Sequence of the first protein:
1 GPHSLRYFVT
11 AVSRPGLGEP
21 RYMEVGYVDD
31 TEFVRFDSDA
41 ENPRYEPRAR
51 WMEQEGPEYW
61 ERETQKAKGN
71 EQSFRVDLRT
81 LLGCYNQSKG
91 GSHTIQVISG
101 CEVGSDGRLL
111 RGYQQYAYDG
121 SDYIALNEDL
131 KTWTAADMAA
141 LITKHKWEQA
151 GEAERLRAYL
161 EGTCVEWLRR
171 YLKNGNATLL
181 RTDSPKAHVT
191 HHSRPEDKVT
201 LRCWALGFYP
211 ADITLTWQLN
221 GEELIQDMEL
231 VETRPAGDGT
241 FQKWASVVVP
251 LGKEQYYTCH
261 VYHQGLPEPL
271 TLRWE

Interface contacts:
Residue C84 in the first protein interacts with residue S13 in the second protein (closest heavy-atom distance 2.9 Å).
Residue R62 in the first protein is in contact with residue W1 in the second protein (closest heavy-atom distance 3.3 Å).
Residue L156 in the first protein interacts with residue Y3 in the second protein (closest heavy-atom distance 3.6 Å).
Residue I142 in the first protein is in contact with residue G11 in the second protein (closest heavy-atom distance 3.6 Å).
Residue V9 in the first protein is in contact with residue Y5 in the second protein (closest heavy-atom distance 3.7 Å).
Residue W147 in the first protein interacts with residue R6 in the second protein (closest heavy-atom distance 3.5 Å).
Residue L5 in the first protein interacts with residue W1 in the second protein (closest heavy-atom distance 4.1 Å).
Residue D77 in the first protein contacts residue P7 in the second protein (closest heavy-atom distance 3.9 Å).
Residue T163 in the first protein contacts residue W1 in the second protein (closest heavy-atom distance 3.5 Å).
Residue N70 in the first protein is in contact with residue V4 in the second protein (closest heavy-atom distance 3.5 Å).
Residue W147 in the first protein is in contact with residue P7 in the second protein (closest heavy-atom distance 3.2 Å).
Residue E24 in the first protein interacts with residue I2 in the second protein (closest heavy-atom distance 3.4 Å).
Residue L81 in the first protein is in contact with residue C10 in the second protein (closest heavy-atom distance 3.1 Å).
Residue Y159 in the first protein contacts residue Y3 in the second protein (closest heavy-atom distance 3.5 Å).
Residue A139 in the first protein interacts with residue G11 in the second protein (closest heavy-atom distance 3.1 Å).
Residue Y116 in the first protein contacts residue Y5 in the second protein (closest heavy-atom distance 3.1 Å).
Residue M138 in the first protein contacts residue G11 in the second protein (closest heavy-atom distance 3.8 Å).
Residue R155 in the first protein interacts with residue V4 in the second protein (closest heavy-atom distance 2.4 Å).
Residue F74 in the first protein is in contact with residue M8 in the second protein (closest heavy-atom distance 3.8 Å).
Residue D77 in the first protein contacts residue G9 in the second protein (closest heavy-atom distance 3.6 Å).
Residue M138 in the first protein contacts residue S13 in the second protein (closest heavy-atom distance 3.8 Å).
Residue R155 in the first protein is in contact with residue Y3 in the second protein (closest heavy-atom distance 2.9 Å).
Residue N70 in the first protein contacts residue Y5 in the second protein (closest heavy-atom distance 2.7 Å).
Residue C84 in the first protein contacts residue G11 in the second protein (closest heavy-atom distance 3.5 Å).
Residue I142 in the first protein interacts with residue G9 in the second protein (closest heavy-atom distance 3.8 Å).
Residue Y159 in the first protein interacts with residue W1 in the second protein (closest heavy-atom distance 2.9 Å).
Residue T143 in the first protein is in contact with residue M8 in the second protein (closest heavy-atom distance 3.2 Å).
Residue E152 in the first protein contacts residue R6 in the second protein (closest heavy-atom distance 3.0 Å).
Residue F74 in the first protein contacts residue Y5 in the second protein (closest heavy-atom distance 4.0 Å).
Residue I95 in the first protein is in contact with residue M8 in the second protein (closest heavy-atom distance 3.5 Å).
Residue C84 in the first protein is in contact with residue C10 in the second protein (closest heavy-atom distance 3.6 Å).
Residue E63 in the first protein is in contact with residue I2 in the second protein (closest heavy-atom distance 2.9 Å).
Residue K66 in the first protein interacts with residue I2 in the second protein (closest heavy-atom distance 2.8 Å).
Residue N70 in the first protein is in contact with residue I2 in the second protein (closest heavy-atom distance 4.1 Å).
Residue Y116 in the first protein contacts residue M8 in the second protein (closest heavy-atom distance 3.7 Å).
Residue K66 in the first protein contacts residue V4 in the second protein (closest heavy-atom distance 3.9 Å).
Residue Q114 in the first protein is in contact with residue Y5 in the second protein (closest heavy-atom distance 3.2 Å).
Residue V97 in the first protein contacts residue Y5 in the second protein (closest heavy-atom distance 3.9 Å).
Residue K146 in the first protein interacts with residue G9 in the second protein (closest heavy-atom distance 2.6 Å).
Residue Y45 in the first protein interacts with residue I2 in the second protein (closest heavy-atom distance 3.6 Å).
Residue W167 in the first protein contacts residue W1 in the second protein (closest heavy-atom distance 3.2 Å).
Residue E63 in the first protein interacts with residue W1 in the second protein (closest heavy-atom distance 3.4 Å).
Residue A139 in the first protein interacts with residue G12 in the second protein (closest heavy-atom distance 4.0 Å).
Residue Y7 in the first protein interacts with residue W1 in the second protein (closest heavy-atom distance 2.6 Å).
Residue S99 in the first protein is in contact with residue Y5 in the second protein (closest heavy-atom distance 2.8 Å).
Residue N70 in the first protein is in contact with residue Y3 in the second protein (closest heavy-atom distance 3.0 Å).
Residue Y7 in the first protein interacts with residue I2 in the second protein (closest heavy-atom distance 3.6 Å).
Residue C84 in the first protein contacts residue G12 in the second protein (closest heavy-atom distance 2.6 Å).
Residue E152 in the first protein interacts with residue Y3 in the second protein (closest heavy-atom distance 2.7 Å).
Residue Y171 in the first protein interacts with residue W1 in the second protein (closest heavy-atom distance 3.4 Å).
Residue I142 in the first protein contacts residue C10 in the second protein (closest heavy-atom distance 3.9 Å).
Residue T143 in the first protein interacts with residue C10 in the second protein (closest heavy-atom distance 3.3 Å).
Residue Y116 in the first protein is in contact with residue R6 in the second protein (closest heavy-atom distance 4.0 Å).
Residue Y123 in the first protein is in contact with residue C10 in the second protein (closest heavy-atom distance 2.9 Å).
Residue D77 in the first protein interacts with residue M8 in the second protein (closest heavy-atom distance 2.7 Å).
Residue K66 in the first protein contacts residue W1 in the second protein (closest heavy-atom distance 3.0 Å).
Residue T80 in the first protein contacts residue C10 in the second protein (closest heavy-atom distance 3.9 Å).
Residue A139 in the first protein is in contact with residue C10 in the second protein (closest heavy-atom distance 3.8 Å).
Residue A150 in the first protein is in contact with residue R6 in the second protein (closest heavy-atom distance 3.9 Å).
Residue R155 in the first protein is in contact with residue R6 in the second protein (closest heavy-atom distance 3.9 Å).

This data describes a binding interaction between two proteins.

Sequence of the second protein:
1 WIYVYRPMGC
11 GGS